This data describes a binding interaction between two proteins.

Sequence of the first protein:
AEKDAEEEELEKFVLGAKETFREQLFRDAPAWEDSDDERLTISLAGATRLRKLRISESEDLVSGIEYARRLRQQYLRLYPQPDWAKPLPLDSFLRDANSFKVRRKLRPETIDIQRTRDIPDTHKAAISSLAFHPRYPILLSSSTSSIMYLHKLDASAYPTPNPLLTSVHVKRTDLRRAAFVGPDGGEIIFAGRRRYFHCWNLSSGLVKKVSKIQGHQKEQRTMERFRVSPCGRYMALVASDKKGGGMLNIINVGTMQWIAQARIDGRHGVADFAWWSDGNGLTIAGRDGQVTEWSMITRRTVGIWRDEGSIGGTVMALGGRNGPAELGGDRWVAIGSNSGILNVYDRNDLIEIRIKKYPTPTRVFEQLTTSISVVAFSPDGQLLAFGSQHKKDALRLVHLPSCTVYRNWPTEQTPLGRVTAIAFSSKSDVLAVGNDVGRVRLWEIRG

Sequence of the second protein:
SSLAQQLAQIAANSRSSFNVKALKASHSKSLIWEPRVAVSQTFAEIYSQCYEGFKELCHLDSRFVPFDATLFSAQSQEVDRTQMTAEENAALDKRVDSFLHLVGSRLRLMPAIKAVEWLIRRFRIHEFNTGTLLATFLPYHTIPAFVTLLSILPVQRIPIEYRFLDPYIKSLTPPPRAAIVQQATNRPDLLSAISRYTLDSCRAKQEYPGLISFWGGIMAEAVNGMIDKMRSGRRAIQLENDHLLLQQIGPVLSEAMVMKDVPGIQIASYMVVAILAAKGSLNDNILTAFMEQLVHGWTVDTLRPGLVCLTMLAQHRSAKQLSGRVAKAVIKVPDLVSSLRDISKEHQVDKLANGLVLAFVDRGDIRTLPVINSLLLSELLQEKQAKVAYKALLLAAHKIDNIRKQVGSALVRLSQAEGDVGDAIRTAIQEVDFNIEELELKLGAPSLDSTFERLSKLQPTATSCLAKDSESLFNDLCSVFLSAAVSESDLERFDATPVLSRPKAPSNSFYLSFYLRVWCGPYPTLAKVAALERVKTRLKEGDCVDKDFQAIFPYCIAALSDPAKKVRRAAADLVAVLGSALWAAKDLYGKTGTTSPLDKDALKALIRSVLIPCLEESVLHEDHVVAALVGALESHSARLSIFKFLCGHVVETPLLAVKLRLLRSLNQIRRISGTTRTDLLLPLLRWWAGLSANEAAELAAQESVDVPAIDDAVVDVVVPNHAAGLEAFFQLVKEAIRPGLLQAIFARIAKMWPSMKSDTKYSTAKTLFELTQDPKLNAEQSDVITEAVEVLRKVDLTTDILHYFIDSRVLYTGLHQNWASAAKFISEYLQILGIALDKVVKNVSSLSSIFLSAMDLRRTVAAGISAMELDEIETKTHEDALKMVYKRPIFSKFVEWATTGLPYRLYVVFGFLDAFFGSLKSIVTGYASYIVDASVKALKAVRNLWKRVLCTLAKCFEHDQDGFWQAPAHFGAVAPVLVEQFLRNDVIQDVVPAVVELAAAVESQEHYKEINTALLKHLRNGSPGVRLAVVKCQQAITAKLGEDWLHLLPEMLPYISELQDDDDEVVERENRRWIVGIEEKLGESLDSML

Contacts between the two chains:
Residue T72 in the second protein contacts residue Q69 in the first protein (closest heavy-atom distance 3.8 Å).
Residue L241 in the second protein is in contact with residue V242 in the first protein (closest heavy-atom distance 4.5 Å).
Residue E90 in the second protein contacts residue L70 in the first protein (closest heavy-atom distance 4.3 Å).
Residue S256 in the second protein contacts residue L230 in the first protein (closest heavy-atom distance 4.0 Å).
Residue H245 in the second protein is in contact with residue F240 in the first protein (closest heavy-atom distance 3.5 Å).
Residue E90 in the second protein contacts residue R67 in the first protein (closest heavy-atom distance 3.2 Å).
Residue R97 in the second protein interacts with residue L70 in the first protein (closest heavy-atom distance 3.1 Å).
Residue G235 in the second protein contacts residue T260 in the first protein (closest heavy-atom distance 4.1 Å).
Residue N287 in the second protein interacts with residue F233 in the first protein (closest heavy-atom distance 4.3 Å).
Residue Q295 in the second protein is in contact with residue L230 in the first protein (closest heavy-atom distance 3.4 Å).
Residue T72 in the second protein interacts with residue F66 in the first protein (closest heavy-atom distance 3.1 Å).
Residue V81 in the second protein is in contact with residue F66 in the first protein (closest heavy-atom distance 3.6 Å).
Residue F292 in the second protein is in contact with residue L230 in the first protein (closest heavy-atom distance 3.5 Å).
Residue A291 in the second protein interacts with residue P229 in the first protein (closest heavy-atom distance 4.2 Å).
Residue A71 in the second protein contacts residue Q69 in the first protein (closest heavy-atom distance 4.0 Å).
Residue L248 in the second protein is in contact with residue F233 in the first protein (closest heavy-atom distance 4.5 Å).
Residue L94 in the second protein is in contact with residue L70 in the first protein (closest heavy-atom distance 3.9 Å).
Residue Q249 in the second protein interacts with residue F240 in the first protein (closest heavy-atom distance 3.4 Å).
Residue Q295 in the second protein contacts residue L228 in the first protein (closest heavy-atom distance 3.7 Å).
Residue E90 in the second protein interacts with residue F71 in the first protein (closest heavy-atom distance 3.6 Å).
Residue G235 in the second protein is in contact with residue D262 in the first protein (closest heavy-atom distance 3.4 Å).
Residue R327 in the second protein contacts residue P229 in the first protein (closest heavy-atom distance 4.0 Å).
Residue Q77 in the second protein interacts with residue K63 in the first protein (closest heavy-atom distance 3.7 Å).
Residue M259 in the second protein interacts with residue L230 in the first protein (closest heavy-atom distance 3.8 Å).
Residue G235 in the second protein is in contact with residue I261 in the first protein (closest heavy-atom distance 4.0 Å).
Residue G252 in the second protein interacts with residue L234 in the first protein (closest heavy-atom distance 3.7 Å).
Residue R97 in the second protein contacts residue R72 in the first protein (closest heavy-atom distance 3.4 Å).
Residue G235 in the second protein interacts with residue N579 in the first protein (closest heavy-atom distance 4.2 Å).
Residue Q240 in the second protein is in contact with residue R257 in the first protein (closest heavy-atom distance 2.9 Å).
Residue V260 in the second protein interacts with residue L228 in the first protein (closest heavy-atom distance 3.8 Å).
Residue R233 in the second protein contacts residue R257 in the first protein (closest heavy-atom distance 4.3 Å).
Residue A93 in the second protein interacts with residue L70 in the first protein (closest heavy-atom distance 4.5 Å).
Residue H298 in the second protein is in contact with residue L228 in the first protein (closest heavy-atom distance 3.6 Å).
Residue G252 in the second protein contacts residue L230 in the first protein (closest heavy-atom distance 4.3 Å).
Residue H245 in the second protein is in contact with residue K241 in the first protein (closest heavy-atom distance 3.6 Å).
Residue Q77 in the second protein interacts with residue G61 in the first protein (closest heavy-atom distance 3.9 Å).
Residue A291 in the second protein is in contact with residue L230 in the first protein (closest heavy-atom distance 4.1 Å).
Residue Q295 in the second protein contacts residue D231 in the first protein (closest heavy-atom distance 4.3 Å).
Residue S78 in the second protein contacts residue F66 in the first protein (closest heavy-atom distance 3.7 Å).
Residue S234 in the second protein interacts with residue R257 in the first protein (closest heavy-atom distance 4.6 Å).
Residue L248 in the second protein contacts residue L234 in the first protein (closest heavy-atom distance 4.4 Å).
Residue I288 in the second protein contacts residue F233 in the first protein (closest heavy-atom distance 3.5 Å).
Residue T72 in the second protein contacts residue L70 in the first protein (closest heavy-atom distance 3.5 Å).
Residue S283 in the second protein contacts residue R257 in the first protein (closest heavy-atom distance 4.3 Å).
Residue A291 in the second protein is in contact with residue F233 in the first protein (closest heavy-atom distance 3.9 Å).
Residue R233 in the second protein interacts with residue E259 in the first protein (closest heavy-atom distance 3.6 Å).
Residue R97 in the second protein interacts with residue Q69 in the first protein (closest heavy-atom distance 3.6 Å).
Residue S234 in the second protein is in contact with residue N579 in the first protein (closest heavy-atom distance 4.1 Å).
Residue E294 in the second protein interacts with residue P229 in the first protein (closest heavy-atom distance 3.8 Å).
Residue E89 in the second protein is in contact with residue F71 in the first protein (closest heavy-atom distance 3.7 Å).
Residue G235 in the second protein contacts residue R257 in the first protein (closest heavy-atom distance 3.3 Å).
Residue P253 in the second protein interacts with residue L234 in the first protein (closest heavy-atom distance 4.1 Å).
Residue Q77 in the second protein interacts with residue A62 in the first protein (closest heavy-atom distance 3.0 Å).
Residue R233 in the second protein contacts residue T260 in the first protein (closest heavy-atom distance 3.8 Å).
Residue H245 in the second protein contacts residue S239 in the first protein (closest heavy-atom distance 3.8 Å).
Residue E89 in the second protein is in contact with residue R67 in the first protein (closest heavy-atom distance 4.2 Å).
Residue Q295 in the second protein interacts with residue P229 in the first protein (closest heavy-atom distance 3.9 Å).
Residue R237 in the second protein interacts with residue R254 in the first protein (closest heavy-atom distance 3.2 Å).
Residue Q77 in the second protein is in contact with residue F66 in the first protein (closest heavy-atom distance 3.7 Å).
Residue A93 in the second protein contacts residue F71 in the first protein (closest heavy-atom distance 4.0 Å).